Interface contacts:
Residue Y210 in the second protein is in contact with residue P545 in the first protein (closest heavy-atom distance 3.4 Å).
Residue E207 in the second protein interacts with residue K535 in the first protein (closest heavy-atom distance 3.5 Å).
Residue L106 in the second protein interacts with residue L533 in the first protein (closest heavy-atom distance 3.6 Å).
Residue G212 in the second protein is in contact with residue P543 in the first protein (closest heavy-atom distance 4.1 Å).
Residue A58 in the second protein contacts residue V540 in the first protein (closest heavy-atom distance 4.1 Å).
Residue M206 in the second protein contacts residue V538 in the first protein (closest heavy-atom distance 4.7 Å).
Residue A58 in the second protein is in contact with residue V538 in the first protein (closest heavy-atom distance 4.3 Å).
Residue R201 in the second protein contacts residue E536 in the first protein (closest heavy-atom distance 4.0 Å).
Residue A200 in the second protein is in contact with residue D532 in the first protein (closest heavy-atom distance 4.7 Å).
Residue E56 in the second protein interacts with residue R541 in the first protein (closest heavy-atom distance 3.8 Å).
Residue N52 in the second protein contacts residue R541 in the first protein (closest heavy-atom distance 3.0 Å).
Residue T55 in the second protein contacts residue V538 in the first protein (closest heavy-atom distance 4.6 Å).
Residue E209 in the second protein is in contact with residue K539 in the first protein (closest heavy-atom distance 3.0 Å).
Residue E207 in the second protein contacts residue S537 in the first protein (closest heavy-atom distance 3.0 Å).
Residue V211 in the second protein interacts with residue P543 in the first protein (closest heavy-atom distance 4.4 Å).
Residue I240 in the second protein is in contact with residue E536 in the first protein (closest heavy-atom distance 4.4 Å).
Residue E189 in the second protein is in contact with residue E534 in the first protein (closest heavy-atom distance 3.9 Å).
Residue E209 in the second protein interacts with residue S537 in the first protein (closest heavy-atom distance 3.3 Å).
Residue T55 in the second protein interacts with residue K539 in the first protein (closest heavy-atom distance 2.9 Å).
Residue V208 in the second protein interacts with residue V538 in the first protein (closest heavy-atom distance 3.8 Å).
Residue L54 in the second protein is in contact with residue V538 in the first protein (closest heavy-atom distance 3.4 Å).
Residue T55 in the second protein contacts residue R541 in the first protein (closest heavy-atom distance 3.6 Å).
Residue R202 in the second protein contacts residue K535 in the first protein (closest heavy-atom distance 3.2 Å).
Residue E209 in the second protein contacts residue V540 in the first protein (closest heavy-atom distance 2.7 Å).
Residue V208 in the second protein is in contact with residue V540 in the first protein (closest heavy-atom distance 3.3 Å).
Residue L63 in the second protein contacts residue V540 in the first protein (closest heavy-atom distance 4.3 Å).
Residue M206 in the second protein contacts residue E536 in the first protein (closest heavy-atom distance 3.5 Å).
Residue Y210 in the second protein interacts with residue V540 in the first protein (closest heavy-atom distance 3.4 Å).
Residue V211 in the second protein contacts residue K542 in the first protein (closest heavy-atom distance 2.6 Å).
Residue Y239 in the second protein contacts residue S537 in the first protein (closest heavy-atom distance 4.3 Å).
Residue V211 in the second protein contacts residue V540 in the first protein (closest heavy-atom distance 2.5 Å).
Residue R243 in the second protein is in contact with residue E536 in the first protein (closest heavy-atom distance 2.9 Å).
Residue L103 in the second protein interacts with residue L533 in the first protein (closest heavy-atom distance 3.6 Å).
Residue L68 in the second protein interacts with residue V538 in the first protein (closest heavy-atom distance 3.8 Å).
Residue A203 in the second protein is in contact with residue E536 in the first protein (closest heavy-atom distance 3.0 Å).
Residue V199 in the second protein is in contact with residue E534 in the first protein (closest heavy-atom distance 3.3 Å).
Residue V211 in the second protein is in contact with residue K539 in the first protein (closest heavy-atom distance 4.4 Å).
Residue A200 in the second protein contacts residue L533 in the first protein (closest heavy-atom distance 3.6 Å).
Residue Y210 in the second protein is in contact with residue P543 in the first protein (closest heavy-atom distance 4.3 Å).
Residue V211 in the second protein contacts residue R541 in the first protein (closest heavy-atom distance 3.1 Å).
Residue E213 in the second protein is in contact with residue R541 in the first protein (closest heavy-atom distance 3.5 Å).
Residue A200 in the second protein is in contact with residue E534 in the first protein (closest heavy-atom distance 3.6 Å).
Residue Y210 in the second protein contacts residue K542 in the first protein (closest heavy-atom distance 3.6 Å).
Residue G212 in the second protein contacts residue K542 in the first protein (closest heavy-atom distance 3.6 Å).
Residue R202 in the second protein contacts residue L533 in the first protein (closest heavy-atom distance 3.8 Å).
Residue H184 in the second protein is in contact with residue L533 in the first protein (closest heavy-atom distance 4.2 Å).
Residue T55 in the second protein contacts residue V540 in the first protein (closest heavy-atom distance 4.3 Å).
Residue E207 in the second protein contacts residue V538 in the first protein (closest heavy-atom distance 3.1 Å).
Residue G59 in the second protein interacts with residue K542 in the first protein (closest heavy-atom distance 3.1 Å).
Residue R201 in the second protein contacts residue E534 in the first protein (closest heavy-atom distance 3.2 Å).
Residue Y210 in the second protein is in contact with residue A544 in the first protein (closest heavy-atom distance 3.9 Å).
Residue R202 in the second protein is in contact with residue E536 in the first protein (closest heavy-atom distance 2.9 Å).
Residue G212 in the second protein contacts residue R541 in the first protein (closest heavy-atom distance 3.6 Å).
Residue R202 in the second protein contacts residue E534 in the first protein (closest heavy-atom distance 2.8 Å).
Residue R201 in the second protein contacts residue L533 in the first protein (closest heavy-atom distance 4.7 Å).
Residue G59 in the second protein is in contact with residue V540 in the first protein (closest heavy-atom distance 3.7 Å).
Residue Y239 in the second protein is in contact with residue E536 in the first protein (closest heavy-atom distance 4.5 Å).
Residue E213 in the second protein is in contact with residue K542 in the first protein (closest heavy-atom distance 4.7 Å).
Residue E207 in the second protein is in contact with residue E536 in the first protein (closest heavy-atom distance 3.4 Å).
Residue E209 in the second protein is in contact with residue V538 in the first protein (closest heavy-atom distance 3.2 Å).

Sequence of the first protein:
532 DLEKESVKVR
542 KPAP

This data describes a binding interaction between two proteins.

Sequence of the second protein:
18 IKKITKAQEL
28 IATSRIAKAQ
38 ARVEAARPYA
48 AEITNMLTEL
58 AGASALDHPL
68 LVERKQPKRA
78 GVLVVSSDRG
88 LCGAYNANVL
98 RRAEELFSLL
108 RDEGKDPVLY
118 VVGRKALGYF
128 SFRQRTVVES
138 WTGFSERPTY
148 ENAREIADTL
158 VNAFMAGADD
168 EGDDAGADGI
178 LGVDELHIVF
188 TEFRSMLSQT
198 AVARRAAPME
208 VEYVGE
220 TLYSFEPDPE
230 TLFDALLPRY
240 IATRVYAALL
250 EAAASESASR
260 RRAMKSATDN